Contacts between the two chains:
Residue Y206 in the first protein contacts residue T6 in the second protein (closest heavy-atom distance 3.7 Å).
Residue I181 in the first protein is in contact with residue S12 in the second protein (closest heavy-atom distance 3.3 Å).
Residue Y198 in the first protein is in contact with residue S19 in the second protein (closest heavy-atom distance 3.5 Å).
Residue G178 in the first protein is in contact with residue P10 in the second protein (closest heavy-atom distance 3.6 Å).
Residue S203 in the first protein interacts with residue P16 in the second protein (closest heavy-atom distance 4.5 Å).
Residue Y198 in the first protein is in contact with residue V17 in the second protein (closest heavy-atom distance 3.3 Å).
Residue Y206 in the first protein interacts with residue V17 in the second protein (closest heavy-atom distance 4.2 Å).
Residue T205 in the first protein interacts with residue S9 in the second protein (closest heavy-atom distance 3.5 Å).
Residue Y196 in the first protein contacts residue Y26 in the second protein (closest heavy-atom distance 4.2 Å).
Residue Y206 in the first protein is in contact with residue F7 in the second protein (closest heavy-atom distance 3.7 Å).
Residue Q176 in the first protein interacts with residue F8 in the second protein (closest heavy-atom distance 3.5 Å).
Residue Y204 in the first protein contacts residue V17 in the second protein (closest heavy-atom distance 2.8 Å).
Residue Y207 in the first protein is in contact with residue F8 in the second protein (closest heavy-atom distance 3.6 Å).
Residue I212 in the first protein interacts with residue F8 in the second protein (closest heavy-atom distance 3.9 Å).
Residue T205 in the first protein contacts residue F15 in the second protein (closest heavy-atom distance 3.8 Å).
Residue G178 in the first protein is in contact with residue F8 in the second protein (closest heavy-atom distance 3.9 Å).
Residue Y204 in the first protein is in contact with residue P16 in the second protein (closest heavy-atom distance 3.5 Å).
Residue T202 in the first protein is in contact with residue P16 in the second protein (closest heavy-atom distance 4.3 Å).
Residue M184 in the first protein is in contact with residue T13 in the second protein (closest heavy-atom distance 4.2 Å).
Residue N177 in the first protein is in contact with residue F8 in the second protein (closest heavy-atom distance 4.1 Å).
Residue T205 in the first protein interacts with residue E14 in the second protein (closest heavy-atom distance 5.0 Å).
Residue K186 in the first protein interacts with residue Y26 in the second protein (closest heavy-atom distance 4.7 Å).
Residue Y196 in the first protein is in contact with residue D22 in the second protein (closest heavy-atom distance 4.8 Å).
Residue K186 in the first protein contacts residue D22 in the second protein (closest heavy-atom distance 4.7 Å).
Residue S203 in the first protein is in contact with residue G18 in the second protein (closest heavy-atom distance 4.8 Å).
Residue Y206 in the first protein is in contact with residue S9 in the second protein (closest heavy-atom distance 3.0 Å).
Residue Y198 in the first protein interacts with residue G18 in the second protein (closest heavy-atom distance 3.7 Å).
Residue T205 in the first protein contacts residue P16 in the second protein (closest heavy-atom distance 3.8 Å).
Residue E209 in the first protein is in contact with residue F8 in the second protein (closest heavy-atom distance 4.3 Å).
Residue K179 in the first protein interacts with residue P10 in the second protein (closest heavy-atom distance 5.0 Å).
Residue Y206 in the first protein is in contact with residue F8 in the second protein (closest heavy-atom distance 3.5 Å).
Residue Y204 in the first protein contacts residue F15 in the second protein (closest heavy-atom distance 3.9 Å).
Residue Y204 in the first protein contacts residue D22 in the second protein (closest heavy-atom distance 2.8 Å).
Residue Y198 in the first protein interacts with residue Y26 in the second protein (closest heavy-atom distance 3.7 Å).
Residue Y198 in the first protein is in contact with residue D22 in the second protein (closest heavy-atom distance 2.6 Å).
Residue Y206 in the first protein is in contact with residue F5 in the second protein (closest heavy-atom distance 3.7 Å).
Residue T205 in the first protein interacts with residue T13 in the second protein (closest heavy-atom distance 4.5 Å).
Residue Y207 in the first protein contacts residue S9 in the second protein (closest heavy-atom distance 4.0 Å).
Residue G201 in the first protein interacts with residue P16 in the second protein (closest heavy-atom distance 3.9 Å).
Residue M184 in the first protein interacts with residue S12 in the second protein (closest heavy-atom distance 3.2 Å).
Residue S203 in the first protein interacts with residue V17 in the second protein (closest heavy-atom distance 2.7 Å).
Residue G208 in the first protein contacts residue F8 in the second protein (closest heavy-atom distance 3.4 Å).
Residue I175 in the first protein is in contact with residue F8 in the second protein (closest heavy-atom distance 3.7 Å).
Residue T205 in the first protein interacts with residue S12 in the second protein (closest heavy-atom distance 3.2 Å).
Residue G178 in the first protein interacts with residue S9 in the second protein (closest heavy-atom distance 4.5 Å).
Residue K179 in the first protein interacts with residue S12 in the second protein (closest heavy-atom distance 3.8 Å).

Sequence of the second protein:
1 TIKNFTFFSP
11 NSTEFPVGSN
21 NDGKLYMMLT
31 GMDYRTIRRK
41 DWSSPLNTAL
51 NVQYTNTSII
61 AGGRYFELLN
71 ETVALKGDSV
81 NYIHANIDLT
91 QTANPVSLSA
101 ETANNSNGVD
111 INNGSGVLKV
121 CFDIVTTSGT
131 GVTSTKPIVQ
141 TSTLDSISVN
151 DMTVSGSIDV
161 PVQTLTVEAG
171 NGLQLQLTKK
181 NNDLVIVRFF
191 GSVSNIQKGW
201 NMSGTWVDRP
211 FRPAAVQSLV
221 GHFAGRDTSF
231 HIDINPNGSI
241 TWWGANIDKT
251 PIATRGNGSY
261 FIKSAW

Sequence of the first protein:
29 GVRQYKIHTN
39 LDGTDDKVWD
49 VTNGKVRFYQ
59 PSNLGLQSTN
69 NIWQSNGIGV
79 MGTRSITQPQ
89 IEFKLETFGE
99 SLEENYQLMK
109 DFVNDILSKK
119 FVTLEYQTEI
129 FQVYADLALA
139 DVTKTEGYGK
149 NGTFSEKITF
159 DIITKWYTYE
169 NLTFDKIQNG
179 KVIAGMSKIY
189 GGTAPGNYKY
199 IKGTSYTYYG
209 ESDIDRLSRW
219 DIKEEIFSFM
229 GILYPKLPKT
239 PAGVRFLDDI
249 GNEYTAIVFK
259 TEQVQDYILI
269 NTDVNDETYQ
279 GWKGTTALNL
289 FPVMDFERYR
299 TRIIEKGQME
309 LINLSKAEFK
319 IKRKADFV

The following describes two proteins that form a bound complex.